Sequence of chain A:
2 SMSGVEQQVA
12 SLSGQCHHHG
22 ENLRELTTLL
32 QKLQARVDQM

Contacts between the two chains:
Residue L24 in chain B interacts with residue H20 in chain A (closest heavy-atom distance 3.5 Å).
Residue L31 in chain B is in contact with residue L34 in chain A (closest heavy-atom distance 4.3 Å).
Residue E7 in chain B interacts with residue Q9 in chain A (closest heavy-atom distance 4.8 Å).
Residue L24 in chain B is in contact with residue N23 in chain A (closest heavy-atom distance 4.0 Å).
Residue V38 in chain B is in contact with residue M41 in chain A (closest heavy-atom distance 3.6 Å).
Residue D39 in chain B is in contact with residue R37 in chain A (closest heavy-atom distance 3.3 Å).
Residue V38 in chain B interacts with residue R37 in chain A (closest heavy-atom distance 3.8 Å).
Residue Q35 in chain B contacts residue L34 in chain A (closest heavy-atom distance 3.8 Å).
Residue C17 in chain B contacts residue H20 in chain A (closest heavy-atom distance 2.7 Å).
Residue H18 in chain B interacts with residue Q16 in chain A (closest heavy-atom distance 3.4 Å).
Residue V10 in chain B is in contact with residue Q9 in chain A (closest heavy-atom distance 3.6 Å).
Residue V38 in chain B contacts residue L34 in chain A (closest heavy-atom distance 3.8 Å).
Residue E42 in chain B contacts residue M41 in chain A (closest heavy-atom distance 3.7 Å).
Residue L31 in chain B interacts with residue L30 in chain A (closest heavy-atom distance 3.9 Å).
Residue L24 in chain B interacts with residue L24 in chain A (closest heavy-atom distance 3.7 Å).
Residue M3 in chain B is in contact with residue V6 in chain A (closest heavy-atom distance 4.6 Å).
Residue E42 in chain B interacts with residue R37 in chain A (closest heavy-atom distance 2.6 Å).
Residue L13 in chain B is in contact with residue L13 in chain A (closest heavy-atom distance 3.6 Å).
Residue L27 in chain B is in contact with residue L27 in chain A (closest heavy-atom distance 4.2 Å).
Residue V10 in chain B interacts with residue L13 in chain A (closest heavy-atom distance 3.4 Å).
Residue M41 in chain B is in contact with residue M41 in chain A (closest heavy-atom distance 3.5 Å).
Residue C17 in chain B interacts with residue Q16 in chain A (closest heavy-atom distance 3.2 Å).
Residue E7 in chain B contacts residue S2 in chain A (closest heavy-atom distance 4.1 Å).
Residue E7 in chain B is in contact with residue V6 in chain A (closest heavy-atom distance 3.6 Å).
Residue H18 in chain B interacts with residue H20 in chain A (closest heavy-atom distance 4.7 Å).
Residue S14 in chain B contacts residue Q16 in chain A (closest heavy-atom distance 5.0 Å).
Residue L31 in chain B interacts with residue L27 in chain A (closest heavy-atom distance 4.0 Å).
Residue V38 in chain B contacts residue V38 in chain A (closest heavy-atom distance 3.8 Å).
Residue V10 in chain B contacts residue V6 in chain A (closest heavy-atom distance 3.9 Å).
Residue M3 in chain B interacts with residue S2 in chain A (closest heavy-atom distance 3.0 Å).
Residue M3 in chain B contacts residue M3 in chain A (closest heavy-atom distance 3.5 Å).
Residue Q35 in chain B contacts residue R37 in chain A (closest heavy-atom distance 3.1 Å).
Residue L31 in chain B interacts with residue L31 in chain A (closest heavy-atom distance 3.9 Å).
Residue S14 in chain B interacts with residue L13 in chain A (closest heavy-atom distance 3.7 Å).
Residue V10 in chain B is in contact with residue V10 in chain A (closest heavy-atom distance 3.6 Å).
Residue T28 in chain B contacts residue L27 in chain A (closest heavy-atom distance 3.4 Å).
Residue H20 in chain B interacts with residue H20 in chain A (closest heavy-atom distance 3.8 Å).
Residue L34 in chain B contacts residue L34 in chain A (closest heavy-atom distance 3.7 Å).
Residue V6 in chain B interacts with residue V6 in chain A (closest heavy-atom distance 3.6 Å).
Residue G21 in chain B contacts residue H20 in chain A (closest heavy-atom distance 3.5 Å).
Residue Q35 in chain B contacts residue L30 in chain A (closest heavy-atom distance 4.6 Å).

Sequence of chain B:
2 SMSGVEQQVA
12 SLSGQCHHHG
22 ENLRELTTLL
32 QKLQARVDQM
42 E

These two protein chains interact to form a complex.